Interface contacts:
Residue V49 in chain A interacts with residue P103 in chain B (closest heavy-atom distance 3.8 Å).
Residue E89 in chain A contacts residue L85 in chain B (closest heavy-atom distance 3.0 Å).
Residue E46 in chain A interacts with residue D105 in chain B (closest heavy-atom distance 4.0 Å).
Residue K53 in chain A interacts with residue Y82 in chain B (closest heavy-atom distance 3.3 Å).
Residue I90 in chain A contacts residue L85 in chain B (closest heavy-atom distance 3.4 Å).
Residue S56 in chain A is in contact with residue Y82 in chain B (closest heavy-atom distance 3.1 Å).
Residue N60 in chain A is in contact with residue G83 in chain B (closest heavy-atom distance 4.0 Å).
Residue I90 in chain A contacts residue G83 in chain B (closest heavy-atom distance 4.9 Å).
Residue K57 in chain A interacts with residue Y82 in chain B (closest heavy-atom distance 3.6 Å).
Residue E89 in chain A is in contact with residue G83 in chain B (closest heavy-atom distance 4.8 Å).
Residue E89 in chain A interacts with residue Y82 in chain B (closest heavy-atom distance 3.4 Å).

Sequence of chain B:
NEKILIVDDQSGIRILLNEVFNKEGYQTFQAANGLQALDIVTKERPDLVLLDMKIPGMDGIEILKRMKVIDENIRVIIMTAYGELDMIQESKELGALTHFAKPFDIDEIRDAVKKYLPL

Sequence of chain A:
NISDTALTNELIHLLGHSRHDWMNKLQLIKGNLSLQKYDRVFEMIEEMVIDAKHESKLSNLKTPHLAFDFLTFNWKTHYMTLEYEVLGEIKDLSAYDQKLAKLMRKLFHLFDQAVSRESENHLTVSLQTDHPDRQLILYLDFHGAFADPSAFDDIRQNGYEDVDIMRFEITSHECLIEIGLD

The following describes two proteins that form a bound complex.